Residue-level contacts at the interface:
Residue L273 in protein 2 contacts residue A2 in protein 1 (closest heavy-atom distance 4.3 Å).
Residue F305 in protein 2 is in contact with residue L9 in protein 1 (closest heavy-atom distance 3.4 Å).
Residue R306 in protein 2 is in contact with residue D17 in protein 1 (closest heavy-atom distance 3.0 Å).
Residue M377 in protein 2 is in contact with residue R7 in protein 1 (closest heavy-atom distance 3.2 Å).
Residue T299 in protein 2 contacts residue S15 in protein 1 (closest heavy-atom distance 4.6 Å).
Residue M302 in protein 2 is in contact with residue S15 in protein 1 (closest heavy-atom distance 4.0 Å).
Residue K303 in protein 2 contacts residue V16 in protein 1 (closest heavy-atom distance 3.6 Å).
Residue S300 in protein 2 is in contact with residue Y19 in protein 1 (closest heavy-atom distance 4.7 Å).
Residue D388 in protein 2 contacts residue A2 in protein 1 (closest heavy-atom distance 3.1 Å).
Residue A391 in protein 2 is in contact with residue I5 in protein 1 (closest heavy-atom distance 4.1 Å).
Residue M283 in protein 2 is in contact with residue I5 in protein 1 (closest heavy-atom distance 3.4 Å).
Residue D388 in protein 2 contacts residue S3 in protein 1 (closest heavy-atom distance 2.5 Å).
Residue A391 in protein 2 contacts residue A2 in protein 1 (closest heavy-atom distance 3.2 Å).
Residue F284 in protein 2 contacts residue L9 in protein 1 (closest heavy-atom distance 4.2 Å).
Residue M302 in protein 2 interacts with residue S13 in protein 1 (closest heavy-atom distance 3.7 Å).
Residue L278 in protein 2 is in contact with residue Q8 in protein 1 (closest heavy-atom distance 4.7 Å).
Residue T299 in protein 2 contacts residue V16 in protein 1 (closest heavy-atom distance 3.8 Å).
Residue M377 in protein 2 interacts with residue L10 in protein 1 (closest heavy-atom distance 3.8 Å).
Residue D279 in protein 2 contacts residue I5 in protein 1 (closest heavy-atom distance 3.8 Å).
Residue V301 in protein 2 contacts residue L9 in protein 1 (closest heavy-atom distance 3.5 Å).
Residue D387 in protein 2 is in contact with residue Y6 in protein 1 (closest heavy-atom distance 4.1 Å).
Residue I378 in protein 2 contacts residue R7 in protein 1 (closest heavy-atom distance 3.3 Å).
Residue S296 in protein 2 contacts residue Y19 in protein 1 (closest heavy-atom distance 3.1 Å).
Residue D388 in protein 2 interacts with residue L4 in protein 1 (closest heavy-atom distance 4.6 Å).
Residue M302 in protein 2 interacts with residue Q8 in protein 1 (closest heavy-atom distance 4.7 Å).
Residue F305 in protein 2 contacts residue L10 in protein 1 (closest heavy-atom distance 3.4 Å).
Residue D279 in protein 2 contacts residue Q8 in protein 1 (closest heavy-atom distance 3.0 Å).
Residue M377 in protein 2 contacts residue Y6 in protein 1 (closest heavy-atom distance 4.5 Å).
Residue M302 in protein 2 interacts with residue N12 in protein 1 (closest heavy-atom distance 3.1 Å).
Residue M302 in protein 2 contacts residue L9 in protein 1 (closest heavy-atom distance 4.0 Å).
Residue V413 in protein 2 is in contact with residue L9 in protein 1 (closest heavy-atom distance 4.3 Å).
Residue F284 in protein 2 interacts with residue I5 in protein 1 (closest heavy-atom distance 4.4 Å).
Residue R306 in protein 2 contacts residue V16 in protein 1 (closest heavy-atom distance 3.2 Å).
Residue M280 in protein 2 is in contact with residue Q8 in protein 1 (closest heavy-atom distance 2.8 Å).
Residue L276 in protein 2 interacts with residue A2 in protein 1 (closest heavy-atom distance 2.4 Å).
Residue A311 in protein 2 contacts residue L10 in protein 1 (closest heavy-atom distance 4.0 Å).
Residue T381 in protein 2 interacts with residue R7 in protein 1 (closest heavy-atom distance 4.6 Å).
Residue Q380 in protein 2 contacts residue R7 in protein 1 (closest heavy-atom distance 3.5 Å).
Residue S385 in protein 2 contacts residue S3 in protein 1 (closest heavy-atom distance 4.0 Å).
Residue A391 in protein 2 interacts with residue S3 in protein 1 (closest heavy-atom distance 4.5 Å).
Residue S417 in protein 2 interacts with residue Y6 in protein 1 (closest heavy-atom distance 4.2 Å).
Residue M302 in protein 2 is in contact with residue V16 in protein 1 (closest heavy-atom distance 3.5 Å).
Residue M280 in protein 2 contacts residue L9 in protein 1 (closest heavy-atom distance 3.5 Å).
Residue P277 in protein 2 contacts residue L4 in protein 1 (closest heavy-atom distance 3.9 Å).
Residue R306 in protein 2 interacts with residue S13 in protein 1 (closest heavy-atom distance 3.5 Å).
Residue I314 in protein 2 interacts with residue L10 in protein 1 (closest heavy-atom distance 4.6 Å).
Residue F305 in protein 2 interacts with residue Y6 in protein 1 (closest heavy-atom distance 4.3 Å).
Residue A274 in protein 2 is in contact with residue A2 in protein 1 (closest heavy-atom distance 3.0 Å).
Residue K303 in protein 2 interacts with residue D20 in protein 1 (closest heavy-atom distance 3.5 Å).
Residue L278 in protein 2 is in contact with residue A2 in protein 1 (closest heavy-atom distance 3.8 Å).
Residue L278 in protein 2 contacts residue I5 in protein 1 (closest heavy-atom distance 3.0 Å).
Residue P277 in protein 2 interacts with residue A2 in protein 1 (closest heavy-atom distance 4.3 Å).
Residue A392 in protein 2 is in contact with residue A2 in protein 1 (closest heavy-atom distance 4.6 Å).
Residue T379 in protein 2 contacts residue R7 in protein 1 (closest heavy-atom distance 3.2 Å).
Residue L394 in protein 2 is in contact with residue Y6 in protein 1 (closest heavy-atom distance 3.7 Å).
Residue L278 in protein 2 is in contact with residue L4 in protein 1 (closest heavy-atom distance 3.4 Å).
Residue A391 in protein 2 interacts with residue Y6 in protein 1 (closest heavy-atom distance 3.7 Å).
Residue D387 in protein 2 interacts with residue S3 in protein 1 (closest heavy-atom distance 3.0 Å).
Residue T299 in protein 2 interacts with residue Y19 in protein 1 (closest heavy-atom distance 3.5 Å).
Residue S390 in protein 2 interacts with residue Y6 in protein 1 (closest heavy-atom distance 3.2 Å).

These two protein chains interact to form a complex.

Sequence of protein 1:
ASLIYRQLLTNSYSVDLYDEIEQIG

Sequence of protein 2:
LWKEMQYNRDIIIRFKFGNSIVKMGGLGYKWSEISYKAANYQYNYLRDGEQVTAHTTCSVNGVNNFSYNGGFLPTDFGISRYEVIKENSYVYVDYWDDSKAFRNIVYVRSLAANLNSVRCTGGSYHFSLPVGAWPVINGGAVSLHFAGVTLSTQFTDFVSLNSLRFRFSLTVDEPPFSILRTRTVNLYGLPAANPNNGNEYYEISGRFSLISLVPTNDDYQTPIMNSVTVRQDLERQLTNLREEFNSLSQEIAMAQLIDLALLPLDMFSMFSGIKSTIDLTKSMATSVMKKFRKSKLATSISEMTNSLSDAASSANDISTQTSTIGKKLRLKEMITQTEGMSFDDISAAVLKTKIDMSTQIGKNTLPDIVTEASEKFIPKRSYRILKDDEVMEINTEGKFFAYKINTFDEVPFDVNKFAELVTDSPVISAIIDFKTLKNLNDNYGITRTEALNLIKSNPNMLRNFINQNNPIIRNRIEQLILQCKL